These two protein chains interact to form a complex.

Residue-level contacts at the interface:
Residue N522 in the first protein is in contact with residue D31 in the second protein (closest heavy-atom distance 2.8 Å).
Residue K450 in the first protein is in contact with residue Q226 in the second protein (closest heavy-atom distance 3.5 Å).
Residue L519 in the first protein interacts with residue D31 in the second protein (closest heavy-atom distance 3.6 Å).
Residue G524 in the first protein contacts residue D59 in the second protein (closest heavy-atom distance 2.8 Å).
Residue D516 in the first protein interacts with residue N106 in the second protein (closest heavy-atom distance 3.6 Å).
Residue P66 in the first protein contacts residue R245 in the second protein (closest heavy-atom distance 2.3 Å).
Residue E445 in the first protein is in contact with residue S26 in the second protein (closest heavy-atom distance 3.8 Å).
Residue A448 in the first protein is in contact with residue A24 in the second protein (closest heavy-atom distance 3.4 Å).
Residue K450 in the first protein interacts with residue N225 in the second protein (closest heavy-atom distance 2.4 Å).
Residue E88 in the first protein contacts residue Q319 in the second protein (closest heavy-atom distance 3.2 Å).
Residue N478 in the first protein interacts with residue E105 in the second protein (closest heavy-atom distance 3.7 Å).
Residue S486 in the first protein contacts residue Q28 in the second protein (closest heavy-atom distance 3.5 Å).
Residue H412 in the first protein contacts residue T180 in the second protein (closest heavy-atom distance 3.1 Å).
Residue G482 in the first protein is in contact with residue F53 in the second protein (closest heavy-atom distance 3.7 Å).
Residue N522 in the first protein is in contact with residue D59 in the second protein (closest heavy-atom distance 3.2 Å).
Residue K84 in the first protein interacts with residue C323 in the second protein (closest heavy-atom distance 3.4 Å).
Residue Q97 in the first protein contacts residue S320 in the second protein (closest heavy-atom distance 3.5 Å).
Residue R480 in the first protein is in contact with residue E105 in the second protein (closest heavy-atom distance 2.9 Å).
Residue L523 in the first protein is in contact with residue S57 in the second protein (closest heavy-atom distance 3.8 Å).
Residue L523 in the first protein interacts with residue D59 in the second protein (closest heavy-atom distance 3.4 Å).
Residue H412 in the first protein contacts residue R179 in the second protein (closest heavy-atom distance 3.4 Å).
Residue K70 in the first protein contacts residue R245 in the second protein (closest heavy-atom distance 3.1 Å).
Residue R480 in the first protein contacts residue R20 in the second protein (closest heavy-atom distance 3.1 Å).
Residue K70 in the first protein interacts with residue M249 in the second protein (closest heavy-atom distance 3.6 Å).
Residue S413 in the first protein interacts with residue R179 in the second protein (closest heavy-atom distance 3.7 Å).
Residue G81 in the first protein contacts residue A322 in the second protein (closest heavy-atom distance 3.7 Å).
Residue N522 in the first protein contacts residue T50 in the second protein (closest heavy-atom distance 3.0 Å).
Residue E88 in the first protein is in contact with residue N318 in the second protein (closest heavy-atom distance 3.1 Å).
Residue L519 in the first protein is in contact with residue Q108 in the second protein (closest heavy-atom distance 3.8 Å).
Residue R490 in the first protein is in contact with residue S25 in the second protein (closest heavy-atom distance 3.0 Å).
Residue R490 in the first protein contacts residue Q28 in the second protein (closest heavy-atom distance 3.4 Å).
Residue W487 in the first protein interacts with residue S23 in the second protein (closest heavy-atom distance 3.7 Å).
Residue K446 in the first protein is in contact with residue Q227 in the second protein (closest heavy-atom distance 3.4 Å).
Residue S85 in the first protein interacts with residue S320 in the second protein (closest heavy-atom distance 3.1 Å).
Residue S525 in the first protein interacts with residue D59 in the second protein (closest heavy-atom distance 3.4 Å).
Residue S85 in the first protein interacts with residue Q319 in the second protein (closest heavy-atom distance 3.5 Å).
Residue L449 in the first protein is in contact with residue P268 in the second protein (closest heavy-atom distance 3.7 Å).
Residue S486 in the first protein contacts residue F53 in the second protein (closest heavy-atom distance 3.7 Å).
Residue R479 in the first protein is in contact with residue N106 in the second protein (closest heavy-atom distance 2.8 Å).
Residue R480 in the first protein contacts residue K86 in the second protein (closest heavy-atom distance 3.2 Å).
Residue K84 in the first protein interacts with residue Q319 in the second protein (closest heavy-atom distance 2.9 Å).
Residue K446 in the first protein contacts residue P224 in the second protein (closest heavy-atom distance 3.4 Å).
Residue N478 in the first protein interacts with residue K86 in the second protein (closest heavy-atom distance 3.1 Å).
Residue L449 in the first protein contacts residue S26 in the second protein (closest heavy-atom distance 3.3 Å).
Residue L449 in the first protein is in contact with residue S269 in the second protein (closest heavy-atom distance 3.7 Å).
Residue L523 in the first protein interacts with residue F53 in the second protein (closest heavy-atom distance 3.7 Å).
Residue D521 in the first protein is in contact with residue D59 in the second protein (closest heavy-atom distance 3.0 Å).
Residue N478 in the first protein contacts residue N106 in the second protein (closest heavy-atom distance 3.2 Å).
Residue N522 in the first protein is in contact with residue F53 in the second protein (closest heavy-atom distance 3.6 Å).
Residue S85 in the first protein is in contact with residue A322 in the second protein (closest heavy-atom distance 3.4 Å).
Residue K84 in the first protein interacts with residue A324 in the second protein (closest heavy-atom distance 3.5 Å).
Residue W487 in the first protein interacts with residue S25 in the second protein (closest heavy-atom distance 3.5 Å).
Residue E87 in the first protein interacts with residue Q319 in the second protein (closest heavy-atom distance 2.9 Å).
Residue L481 in the first protein is in contact with residue N106 in the second protein (closest heavy-atom distance 3.7 Å).
Residue A526 in the first protein contacts residue L58 in the second protein (closest heavy-atom distance 3.7 Å).
Residue E88 in the first protein interacts with residue S320 in the second protein (closest heavy-atom distance 3.0 Å).
Residue T444 in the first protein contacts residue A24 in the second protein (closest heavy-atom distance 3.1 Å).
Residue S85 in the first protein is in contact with residue L321 in the second protein (closest heavy-atom distance 3.6 Å).
Residue G524 in the first protein interacts with residue L58 in the second protein (closest heavy-atom distance 3.4 Å).
Residue R69 in the first protein interacts with residue R245 in the second protein (closest heavy-atom distance 3.2 Å).

Sequence of the second protein:
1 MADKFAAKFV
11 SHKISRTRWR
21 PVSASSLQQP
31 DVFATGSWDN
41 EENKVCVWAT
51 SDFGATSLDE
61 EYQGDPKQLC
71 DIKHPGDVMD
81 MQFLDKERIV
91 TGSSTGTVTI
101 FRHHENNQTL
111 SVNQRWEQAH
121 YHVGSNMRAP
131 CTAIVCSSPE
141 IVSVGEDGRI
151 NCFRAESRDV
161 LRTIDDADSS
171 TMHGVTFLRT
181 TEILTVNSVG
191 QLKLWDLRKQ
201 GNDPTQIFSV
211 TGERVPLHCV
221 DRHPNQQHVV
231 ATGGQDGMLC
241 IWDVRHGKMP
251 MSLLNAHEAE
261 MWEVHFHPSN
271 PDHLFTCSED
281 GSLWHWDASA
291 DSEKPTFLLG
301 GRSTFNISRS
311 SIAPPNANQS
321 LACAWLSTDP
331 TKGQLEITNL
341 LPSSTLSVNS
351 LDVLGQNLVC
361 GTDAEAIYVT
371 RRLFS

Sequence of the first protein:
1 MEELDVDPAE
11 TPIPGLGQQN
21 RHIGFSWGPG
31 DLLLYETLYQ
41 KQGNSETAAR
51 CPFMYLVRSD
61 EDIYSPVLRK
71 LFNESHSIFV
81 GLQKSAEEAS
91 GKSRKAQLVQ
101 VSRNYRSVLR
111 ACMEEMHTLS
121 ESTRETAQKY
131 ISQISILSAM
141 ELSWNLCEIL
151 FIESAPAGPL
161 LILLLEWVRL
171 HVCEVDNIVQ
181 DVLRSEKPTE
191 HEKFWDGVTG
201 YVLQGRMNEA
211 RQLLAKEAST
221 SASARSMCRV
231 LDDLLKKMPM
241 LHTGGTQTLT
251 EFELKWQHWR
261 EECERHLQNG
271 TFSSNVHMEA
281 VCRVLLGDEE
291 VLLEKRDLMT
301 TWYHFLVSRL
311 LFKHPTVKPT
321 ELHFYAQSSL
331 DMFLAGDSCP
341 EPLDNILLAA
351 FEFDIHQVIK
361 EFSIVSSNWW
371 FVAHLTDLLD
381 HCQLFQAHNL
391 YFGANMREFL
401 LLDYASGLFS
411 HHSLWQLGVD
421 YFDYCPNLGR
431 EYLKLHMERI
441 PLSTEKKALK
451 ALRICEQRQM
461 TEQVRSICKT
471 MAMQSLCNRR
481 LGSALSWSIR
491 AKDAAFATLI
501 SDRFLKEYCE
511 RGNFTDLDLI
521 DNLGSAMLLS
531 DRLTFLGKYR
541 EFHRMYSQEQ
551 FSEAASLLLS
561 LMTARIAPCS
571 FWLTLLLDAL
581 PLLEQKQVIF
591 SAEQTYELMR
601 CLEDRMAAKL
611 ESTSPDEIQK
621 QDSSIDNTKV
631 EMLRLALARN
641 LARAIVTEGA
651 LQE